Sequence of chain B:
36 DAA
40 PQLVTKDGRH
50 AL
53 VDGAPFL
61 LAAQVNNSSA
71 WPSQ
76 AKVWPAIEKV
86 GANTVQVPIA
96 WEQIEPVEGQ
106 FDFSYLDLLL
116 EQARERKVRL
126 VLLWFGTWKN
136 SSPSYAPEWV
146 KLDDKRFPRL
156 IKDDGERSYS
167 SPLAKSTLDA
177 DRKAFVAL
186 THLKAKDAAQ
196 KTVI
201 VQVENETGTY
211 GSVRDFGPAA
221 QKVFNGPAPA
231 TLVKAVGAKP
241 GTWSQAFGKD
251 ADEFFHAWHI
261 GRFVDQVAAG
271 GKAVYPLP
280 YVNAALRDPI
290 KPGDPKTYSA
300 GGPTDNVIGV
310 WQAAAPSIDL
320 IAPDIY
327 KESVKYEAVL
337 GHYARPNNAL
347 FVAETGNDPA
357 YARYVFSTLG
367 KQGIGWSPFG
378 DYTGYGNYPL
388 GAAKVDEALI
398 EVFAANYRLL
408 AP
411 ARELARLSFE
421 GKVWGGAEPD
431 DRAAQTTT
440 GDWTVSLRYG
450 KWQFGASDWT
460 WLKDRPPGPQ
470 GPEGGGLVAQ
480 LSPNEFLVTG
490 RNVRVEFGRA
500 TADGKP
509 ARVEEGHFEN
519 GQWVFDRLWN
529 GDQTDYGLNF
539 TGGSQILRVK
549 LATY

Sequence of chain A:
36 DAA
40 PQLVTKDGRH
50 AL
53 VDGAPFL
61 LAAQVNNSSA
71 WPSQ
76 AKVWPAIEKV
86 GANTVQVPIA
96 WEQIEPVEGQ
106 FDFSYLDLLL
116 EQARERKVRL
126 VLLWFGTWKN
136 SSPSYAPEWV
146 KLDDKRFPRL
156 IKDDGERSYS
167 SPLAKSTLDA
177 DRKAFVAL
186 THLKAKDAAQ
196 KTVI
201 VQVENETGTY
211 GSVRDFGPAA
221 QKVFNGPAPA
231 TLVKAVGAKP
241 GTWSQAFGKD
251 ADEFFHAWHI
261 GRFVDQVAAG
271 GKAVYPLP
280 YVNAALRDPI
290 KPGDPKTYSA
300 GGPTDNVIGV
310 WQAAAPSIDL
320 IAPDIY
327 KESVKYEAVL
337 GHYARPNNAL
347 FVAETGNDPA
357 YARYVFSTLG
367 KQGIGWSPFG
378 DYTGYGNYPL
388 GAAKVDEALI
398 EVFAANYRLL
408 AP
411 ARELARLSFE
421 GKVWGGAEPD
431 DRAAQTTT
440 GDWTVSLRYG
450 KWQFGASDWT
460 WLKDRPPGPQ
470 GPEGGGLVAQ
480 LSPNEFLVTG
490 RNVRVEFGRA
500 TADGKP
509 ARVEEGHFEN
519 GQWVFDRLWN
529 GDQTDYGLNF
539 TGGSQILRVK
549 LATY

Residue-level contacts at the interface:
Residue R525 in chain A contacts residue S68 in chain B (closest heavy-atom distance 3.0 Å).
Residue G529 in chain A is in contact with residue Y140 in chain B (closest heavy-atom distance 3.3 Å).
Residue D524 in chain A interacts with residue W71 in chain B (closest heavy-atom distance 4.1 Å).
Residue N528 in chain A contacts residue N67 in chain B (closest heavy-atom distance 4.0 Å).
Residue R525 in chain A contacts residue Q74 in chain B (closest heavy-atom distance 3.6 Å).
Residue A509 in chain A contacts residue K146 in chain B (closest heavy-atom distance 2.9 Å).
Residue Q452 in chain A is in contact with residue Y382 in chain B (closest heavy-atom distance 2.8 Å).
Residue Y552 in chain A interacts with residue R162 in chain B (closest heavy-atom distance 2.8 Å).
Residue W451 in chain A is in contact with residue A390 in chain B (closest heavy-atom distance 4.1 Å).
Residue L461 in chain A interacts with residue Y385 in chain B (closest heavy-atom distance 4.1 Å).
Residue Y552 in chain A interacts with residue Y164 in chain B (closest heavy-atom distance 3.8 Å).
Residue T551 in chain A interacts with residue L147 in chain B (closest heavy-atom distance 4.4 Å).
Residue W460 in chain A contacts residue P386 in chain B (closest heavy-atom distance 3.9 Å).
Residue D530 in chain A contacts residue F375 in chain B (closest heavy-atom distance 3.5 Å).
Residue A509 in chain A is in contact with residue L147 in chain B (closest heavy-atom distance 4.0 Å).
Residue P505 in chain A is in contact with residue R162 in chain B (closest heavy-atom distance 3.5 Å).
Residue D533 in chain A is in contact with residue N135 in chain B (closest heavy-atom distance 4.3 Å).
Residue Y552 in chain A is in contact with residue D149 in chain B (closest heavy-atom distance 3.7 Å).
Residue K548 in chain A interacts with residue E143 in chain B (closest heavy-atom distance 2.8 Å).
Residue L461 in chain A is in contact with residue P386 in chain B (closest heavy-atom distance 3.8 Å).
Residue Q452 in chain A contacts residue G381 in chain B (closest heavy-atom distance 3.1 Å).
Residue Y552 in chain A contacts residue L147 in chain B (closest heavy-atom distance 4.4 Å).
Residue Y552 in chain A is in contact with residue K146 in chain B (closest heavy-atom distance 4.2 Å).
Residue Q531 in chain A interacts with residue S68 in chain B (closest heavy-atom distance 2.6 Å).
Residue A509 in chain A interacts with residue E143 in chain B (closest heavy-atom distance 4.0 Å).
Residue N528 in chain A interacts with residue S68 in chain B (closest heavy-atom distance 2.9 Å).
Residue F453 in chain A is in contact with residue P386 in chain B (closest heavy-atom distance 3.9 Å).
Residue F453 in chain A contacts residue Y382 in chain B (closest heavy-atom distance 3.6 Å).
Residue W527 in chain A is in contact with residue S68 in chain B (closest heavy-atom distance 3.5 Å).
Residue N528 in chain A interacts with residue E97 in chain B (closest heavy-atom distance 2.9 Å).
Residue Q531 in chain A contacts residue Y382 in chain B (closest heavy-atom distance 3.3 Å).
Residue G529 in chain A interacts with residue K134 in chain B (closest heavy-atom distance 4.0 Å).
Residue L526 in chain A is in contact with residue W71 in chain B (closest heavy-atom distance 3.6 Å).
Residue Q531 in chain A interacts with residue N67 in chain B (closest heavy-atom distance 3.3 Å).
Residue D530 in chain A is in contact with residue N67 in chain B (closest heavy-atom distance 2.8 Å).
Residue Q452 in chain A is in contact with residue A390 in chain B (closest heavy-atom distance 4.1 Å).
Residue F453 in chain A interacts with residue Y385 in chain B (closest heavy-atom distance 3.4 Å).
Residue W451 in chain A contacts residue Y385 in chain B (closest heavy-atom distance 3.5 Å).
Residue F453 in chain A is in contact with residue N384 in chain B (closest heavy-atom distance 3.6 Å).
Residue D530 in chain A is in contact with residue K134 in chain B (closest heavy-atom distance 3.8 Å).
Residue Q452 in chain A interacts with residue G383 in chain B (closest heavy-atom distance 3.3 Å).
Residue G529 in chain A is in contact with residue S139 in chain B (closest heavy-atom distance 4.4 Å).
Residue D530 in chain A interacts with residue N135 in chain B (closest heavy-atom distance 4.2 Å).
Residue R525 in chain A interacts with residue W71 in chain B (closest heavy-atom distance 3.6 Å).
Residue D530 in chain A interacts with residue Y382 in chain B (closest heavy-atom distance 3.3 Å).
Residue Y552 in chain A interacts with residue S163 in chain B (closest heavy-atom distance 4.2 Å).
Residue D524 in chain A contacts residue S73 in chain B (closest heavy-atom distance 2.7 Å).
Residue G529 in chain A contacts residue N67 in chain B (closest heavy-atom distance 3.7 Å).
Residue R510 in chain A is in contact with residue E143 in chain B (closest heavy-atom distance 3.6 Å).
Residue F453 in chain A interacts with residue L387 in chain B (closest heavy-atom distance 3.4 Å).
Residue Y552 in chain A contacts residue K150 in chain B (closest heavy-atom distance 4.3 Å).
Residue Y552 in chain A is in contact with residue R154 in chain B (closest heavy-atom distance 3.4 Å).
Residue A550 in chain A contacts residue L147 in chain B (closest heavy-atom distance 3.9 Å).
Residue Q531 in chain A contacts residue N66 in chain B (closest heavy-atom distance 4.2 Å).
Residue N528 in chain A contacts residue Y140 in chain B (closest heavy-atom distance 3.3 Å).
Residue L526 in chain A interacts with residue S68 in chain B (closest heavy-atom distance 3.6 Å).
Residue R525 in chain A interacts with residue S73 in chain B (closest heavy-atom distance 4.2 Å).
Residue F523 in chain A contacts residue W71 in chain B (closest heavy-atom distance 3.9 Å).
Residue L526 in chain A contacts residue E97 in chain B (closest heavy-atom distance 4.1 Å).
Residue N528 in chain A contacts residue S139 in chain B (closest heavy-atom distance 2.8 Å).

This data describes a binding interaction between two proteins.